The following describes two proteins that form a bound complex.

Sequence of protein 1:
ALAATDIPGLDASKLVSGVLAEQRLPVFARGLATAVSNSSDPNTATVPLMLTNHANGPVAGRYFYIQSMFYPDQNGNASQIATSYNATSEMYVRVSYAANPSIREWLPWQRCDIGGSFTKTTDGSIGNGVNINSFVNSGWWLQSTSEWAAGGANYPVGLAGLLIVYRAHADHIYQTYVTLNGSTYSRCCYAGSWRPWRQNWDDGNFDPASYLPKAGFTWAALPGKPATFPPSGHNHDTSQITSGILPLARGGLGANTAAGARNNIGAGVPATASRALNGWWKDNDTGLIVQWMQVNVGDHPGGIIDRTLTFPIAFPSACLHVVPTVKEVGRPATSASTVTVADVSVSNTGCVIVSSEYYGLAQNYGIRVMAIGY

Contacts between the two chains:
Residue T93 in protein 1 interacts with residue S89 in protein 2 (closest heavy-atom distance 2.8 Å).
Residue G28 in protein 1 contacts residue R34 in protein 2 (closest heavy-atom distance 2.7 Å).
Residue W229 in protein 1 is in contact with residue P233 in protein 2 (closest heavy-atom distance 3.0 Å).
Residue G254 in protein 1 interacts with residue R260 in protein 2 (closest heavy-atom distance 2.8 Å).
Residue C122 in protein 1 interacts with residue C122 in protein 2 (closest heavy-atom distance 3.1 Å).
Residue V336 in protein 1 interacts with residue A352 in protein 2 (closest heavy-atom distance 3.2 Å).
Residue R272 in protein 1 contacts residue I275 in protein 2 (closest heavy-atom distance 3.0 Å).
Residue Y95 in protein 1 contacts residue N87 in protein 2 (closest heavy-atom distance 3.1 Å).
Residue K224 in protein 1 contacts residue S220 in protein 2 (closest heavy-atom distance 2.7 Å).
Residue I17 in protein 1 interacts with residue K24 in protein 2 (closest heavy-atom distance 3.0 Å).
Residue D212 in protein 1 is in contact with residue Q209 in protein 2 (closest heavy-atom distance 3.2 Å).
Residue R341 in protein 1 contacts residue D316 in protein 2 (closest heavy-atom distance 2.8 Å).
Residue G278 in protein 1 is in contact with residue G278 in protein 2 (closest heavy-atom distance 3.0 Å).
Residue E338 in protein 1 interacts with residue D353 in protein 2 (closest heavy-atom distance 3.0 Å).
Residue E32 in protein 1 interacts with residue Q84 in protein 2 (closest heavy-atom distance 2.7 Å).
Residue L263 in protein 1 interacts with residue G262 in protein 2 (closest heavy-atom distance 3.1 Å).
Residue L20 in protein 1 interacts with residue V26 in protein 2 (closest heavy-atom distance 2.8 Å).
Residue D21 in protein 1 interacts with residue G28 in protein 2 (closest heavy-atom distance 3.2 Å).
Residue H246 in protein 1 interacts with residue H246 in protein 2 (closest heavy-atom distance 3.1 Å).
Residue L222 in protein 1 is in contact with residue L222 in protein 2 (closest heavy-atom distance 3.1 Å).
Residue W211 in protein 1 interacts with residue W211 in protein 2 (closest heavy-atom distance 2.8 Å).
Residue T248 in protein 1 interacts with residue I255 in protein 2 (closest heavy-atom distance 3.1 Å).
Residue F128 in protein 1 interacts with residue F128 in protein 2 (closest heavy-atom distance 2.9 Å).
Residue T248 in protein 1 contacts residue S253 in protein 2 (closest heavy-atom distance 2.9 Å).
Residue S347 in protein 1 is in contact with residue T350 in protein 2 (closest heavy-atom distance 2.5 Å).
Residue A43 in protein 1 contacts residue F80 in protein 2 (closest heavy-atom distance 3.0 Å).
Residue L256 in protein 1 interacts with residue R260 in protein 2 (closest heavy-atom distance 2.9 Å).
Residue K130 in protein 1 interacts with residue S148 in protein 2 (closest heavy-atom distance 2.9 Å).
Residue R378 in protein 1 is in contact with residue D353 in protein 2 (closest heavy-atom distance 2.7 Å).
Residue T238 in protein 1 is in contact with residue S242 in protein 2 (closest heavy-atom distance 3.2 Å).
Residue I124 in protein 1 interacts with residue R121 in protein 2 (closest heavy-atom distance 3.1 Å).
Residue Y368 in protein 1 contacts residue T350 in protein 2 (closest heavy-atom distance 2.8 Å).
Residue L20 in protein 1 interacts with residue K24 in protein 2 (closest heavy-atom distance 2.9 Å).
Residue L263 in protein 1 is in contact with residue G261 in protein 2 (closest heavy-atom distance 3.0 Å).
Residue D212 in protein 1 is in contact with residue W211 in protein 2 (closest heavy-atom distance 3.0 Å).
Residue K224 in protein 1 is in contact with residue A219 in protein 2 (closest heavy-atom distance 3.0 Å).
Residue N191 in protein 1 is in contact with residue R205 in protein 2 (closest heavy-atom distance 2.8 Å).
Residue F216 in protein 1 contacts residue W211 in protein 2 (closest heavy-atom distance 3.0 Å).
Residue D247 in protein 1 contacts residue S253 in protein 2 (closest heavy-atom distance 2.7 Å).
Residue A281 in protein 1 contacts residue D295 in protein 2 (closest heavy-atom distance 3.1 Å).
Residue Y368 in protein 1 contacts residue S366 in protein 2 (closest heavy-atom distance 2.4 Å).
Residue L30 in protein 1 interacts with residue R34 in protein 2 (closest heavy-atom distance 2.8 Å).
Residue G41 in protein 1 interacts with residue F80 in protein 2 (closest heavy-atom distance 2.8 Å).
Residue S154 in protein 1 interacts with residue Y200 in protein 2 (closest heavy-atom distance 3.2 Å).
Residue R378 in protein 1 is in contact with residue V332 in protein 2 (closest heavy-atom distance 3.2 Å).
Residue S347 in protein 1 interacts with residue S366 in protein 2 (closest heavy-atom distance 2.8 Å).
Residue N48 in protein 1 contacts residue Y81 in protein 2 (closest heavy-atom distance 2.9 Å).
Residue H244 in protein 1 contacts residue H244 in protein 2 (closest heavy-atom distance 3.0 Å).
Residue K130 in protein 1 is in contact with residue G126 in protein 2 (closest heavy-atom distance 3.0 Å).
Residue F239 in protein 1 contacts residue P240 in protein 2 (closest heavy-atom distance 2.8 Å).
Residue K130 in protein 1 contacts residue D133 in protein 2 (closest heavy-atom distance 2.7 Å).
Residue D213 in protein 1 interacts with residue R208 in protein 2 (closest heavy-atom distance 2.8 Å).
Residue G171 in protein 1 contacts residue Y184 in protein 2 (closest heavy-atom distance 3.2 Å).
Residue A22 in protein 1 is in contact with residue S27 in protein 2 (closest heavy-atom distance 2.7 Å).
Residue H246 in protein 1 contacts residue T252 in protein 2 (closest heavy-atom distance 2.9 Å).
Residue P280 in protein 1 contacts residue G276 in protein 2 (closest heavy-atom distance 3.2 Å).
Residue F239 in protein 1 interacts with residue S242 in protein 2 (closest heavy-atom distance 2.9 Å).
Residue D213 in protein 1 contacts residue Q209 in protein 2 (closest heavy-atom distance 3.0 Å).
Residue D21 in protein 1 is in contact with residue S27 in protein 2 (closest heavy-atom distance 2.8 Å).
Residue H246 in protein 1 contacts residue Q250 in protein 2 (closest heavy-atom distance 3.0 Å).

Sequence of protein 2:
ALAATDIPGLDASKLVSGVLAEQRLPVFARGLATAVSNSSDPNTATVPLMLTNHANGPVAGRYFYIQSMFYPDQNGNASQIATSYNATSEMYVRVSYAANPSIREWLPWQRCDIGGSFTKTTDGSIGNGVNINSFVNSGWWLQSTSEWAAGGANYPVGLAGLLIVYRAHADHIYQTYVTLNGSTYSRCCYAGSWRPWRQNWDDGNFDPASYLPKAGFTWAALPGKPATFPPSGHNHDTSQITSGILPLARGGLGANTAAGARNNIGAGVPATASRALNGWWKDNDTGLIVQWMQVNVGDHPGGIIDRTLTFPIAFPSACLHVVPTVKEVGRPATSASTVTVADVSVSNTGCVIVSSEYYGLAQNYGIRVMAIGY